The following describes two proteins that form a bound complex.

Sequence of protein 2:
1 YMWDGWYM

Residue-level contacts at the interface:
Residue D8 in protein 1 is in contact with residue W6 in protein 2 (closest heavy-atom distance 4.9 Å).
Residue R33 in protein 1 contacts residue M8 in protein 2 (closest heavy-atom distance 3.0 Å).
Residue T6 in protein 1 interacts with residue W6 in protein 2 (closest heavy-atom distance 3.7 Å).
Residue G34 in protein 1 is in contact with residue Y7 in protein 2 (closest heavy-atom distance 3.5 Å).
Residue V37 in protein 1 interacts with residue M8 in protein 2 (closest heavy-atom distance 4.0 Å).
Residue R33 in protein 1 contacts residue W3 in protein 2 (closest heavy-atom distance 3.4 Å).
Residue F65 in protein 1 interacts with residue W6 in protein 2 (closest heavy-atom distance 3.4 Å).
Residue T24 in protein 1 is in contact with residue M8 in protein 2 (closest heavy-atom distance 3.6 Å).
Residue V37 in protein 1 is in contact with residue W6 in protein 2 (closest heavy-atom distance 2.8 Å).
Residue R36 in protein 1 interacts with residue Y7 in protein 2 (closest heavy-atom distance 3.0 Å).
Residue K35 in protein 1 is in contact with residue Y7 in protein 2 (closest heavy-atom distance 3.4 Å).
Residue F29 in protein 1 is in contact with residue Y7 in protein 2 (closest heavy-atom distance 3.9 Å).
Residue V37 in protein 1 contacts residue Y7 in protein 2 (closest heavy-atom distance 4.7 Å).
Residue R36 in protein 1 interacts with residue D4 in protein 2 (closest heavy-atom distance 2.9 Å).
Residue K35 in protein 1 interacts with residue W6 in protein 2 (closest heavy-atom distance 4.3 Å).
Residue D27 in protein 1 contacts residue Y7 in protein 2 (closest heavy-atom distance 2.6 Å).
Residue G34 in protein 1 is in contact with residue M8 in protein 2 (closest heavy-atom distance 3.8 Å).
Residue R36 in protein 1 interacts with residue W6 in protein 2 (closest heavy-atom distance 3.5 Å).
Residue P7 in protein 1 is in contact with residue D4 in protein 2 (closest heavy-atom distance 4.4 Å).
Residue R36 in protein 1 is in contact with residue G5 in protein 2 (closest heavy-atom distance 3.5 Å).
Residue K35 in protein 1 interacts with residue M8 in protein 2 (closest heavy-atom distance 2.9 Å).
Residue P7 in protein 1 contacts residue W6 in protein 2 (closest heavy-atom distance 3.0 Å).
Residue I9 in protein 1 contacts residue W6 in protein 2 (closest heavy-atom distance 3.6 Å).
Residue R33 in protein 1 contacts residue Y7 in protein 2 (closest heavy-atom distance 3.3 Å).

Sequence of protein 1:
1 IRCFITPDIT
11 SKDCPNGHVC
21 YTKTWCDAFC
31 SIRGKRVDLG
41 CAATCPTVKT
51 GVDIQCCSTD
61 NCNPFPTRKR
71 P